Interface contacts:
Residue L686 in the first protein is in contact with residue C42 in the second protein (closest heavy-atom distance 3.5 Å).
Residue L686 in the first protein is in contact with residue C61 in the second protein (closest heavy-atom distance 4.4 Å).
Residue N1711 in the first protein interacts with residue I74 in the second protein (closest heavy-atom distance 3.6 Å).
Residue F1377 in the first protein is in contact with residue N38 in the second protein (closest heavy-atom distance 3.9 Å).
Residue D683 in the first protein is in contact with residue V64 in the second protein (closest heavy-atom distance 4.6 Å).
Residue K263 in the first protein is in contact with residue F44 in the second protein (closest heavy-atom distance 3.8 Å).
Residue M1388 in the first protein contacts residue C39 in the second protein (closest heavy-atom distance 4.0 Å).
Residue D683 in the first protein interacts with residue R60 in the second protein (closest heavy-atom distance 3.8 Å).
Residue M1388 in the first protein contacts residue N38 in the second protein (closest heavy-atom distance 4.2 Å).
Residue F1377 in the first protein interacts with residue W43 in the second protein (closest heavy-atom distance 3.2 Å).
Residue F1714 in the first protein is in contact with residue C75 in the second protein (closest heavy-atom distance 3.5 Å).
Residue G1389 in the first protein interacts with residue K40 in the second protein (closest heavy-atom distance 3.3 Å).
Residue A1176 in the first protein contacts residue R36 in the second protein (closest heavy-atom distance 4.8 Å).
Residue N1713 in the first protein interacts with residue I74 in the second protein (closest heavy-atom distance 4.0 Å).
Residue A689 in the first protein interacts with residue C41 in the second protein (closest heavy-atom distance 4.9 Å).
Residue F1377 in the first protein is in contact with residue F44 in the second protein (closest heavy-atom distance 3.8 Å).
Residue F1377 in the first protein contacts residue R36 in the second protein (closest heavy-atom distance 3.1 Å).
Residue F688 in the first protein interacts with residue W43 in the second protein (closest heavy-atom distance 3.8 Å).
Residue M1388 in the first protein interacts with residue R36 in the second protein (closest heavy-atom distance 4.6 Å).
Residue D685 in the first protein contacts residue R60 in the second protein (closest heavy-atom distance 4.4 Å).
Residue N1713 in the first protein interacts with residue C75 in the second protein (closest heavy-atom distance 4.2 Å).
Residue A689 in the first protein is in contact with residue W43 in the second protein (closest heavy-atom distance 4.1 Å).
Residue Y641 in the first protein is in contact with residue F44 in the second protein (closest heavy-atom distance 4.4 Å).
Residue V1387 in the first protein is in contact with residue W43 in the second protein (closest heavy-atom distance 3.5 Å).
Residue D685 in the first protein is in contact with residue F44 in the second protein (closest heavy-atom distance 4.4 Å).
Residue E682 in the first protein contacts residue R60 in the second protein (closest heavy-atom distance 3.3 Å).
Residue F600 in the first protein interacts with residue N68 in the second protein (closest heavy-atom distance 3.8 Å).
Residue N1178 in the first protein contacts residue G35 in the second protein (closest heavy-atom distance 3.9 Å).
Residue L1709 in the first protein is in contact with residue I74 in the second protein (closest heavy-atom distance 4.0 Å).
Residue G1180 in the first protein interacts with residue R36 in the second protein (closest heavy-atom distance 3.4 Å).
Residue N1711 in the first protein is in contact with residue C75 in the second protein (closest heavy-atom distance 3.5 Å).
Residue K1712 in the first protein interacts with residue I74 in the second protein (closest heavy-atom distance 3.9 Å).
Residue T1376 in the first protein is in contact with residue R36 in the second protein (closest heavy-atom distance 3.4 Å).
Residue M1388 in the first protein is in contact with residue W43 in the second protein (closest heavy-atom distance 4.0 Å).
Residue F688 in the first protein contacts residue F44 in the second protein (closest heavy-atom distance 4.3 Å).
Residue F692 in the first protein interacts with residue W43 in the second protein (closest heavy-atom distance 4.4 Å).
Residue M1388 in the first protein interacts with residue K40 in the second protein (closest heavy-atom distance 3.8 Å).
Residue F688 in the first protein interacts with residue C41 in the second protein (closest heavy-atom distance 3.3 Å).
Residue N1179 in the first protein interacts with residue Y34 in the second protein (closest heavy-atom distance 5.0 Å).
Residue R690 in the first protein contacts residue I74 in the second protein (closest heavy-atom distance 3.8 Å).
Residue L686 in the first protein is in contact with residue C41 in the second protein (closest heavy-atom distance 2.9 Å).
Residue A684 in the first protein is in contact with residue R60 in the second protein (closest heavy-atom distance 4.7 Å).
Residue D685 in the first protein contacts residue C41 in the second protein (closest heavy-atom distance 4.8 Å).
Residue L686 in the first protein is in contact with residue V64 in the second protein (closest heavy-atom distance 4.0 Å).
Residue A642 in the first protein is in contact with residue F44 in the second protein (closest heavy-atom distance 4.0 Å).
Residue Y687 in the first protein contacts residue M65 in the second protein (closest heavy-atom distance 3.7 Å).
Residue D599 in the first protein interacts with residue I74 in the second protein (closest heavy-atom distance 4.7 Å).
Residue F688 in the first protein is in contact with residue C42 in the second protein (closest heavy-atom distance 4.9 Å).
Residue N1179 in the first protein interacts with residue S31 in the second protein (closest heavy-atom distance 2.9 Å).
Residue N1179 in the first protein is in contact with residue R36 in the second protein (closest heavy-atom distance 3.2 Å).
Residue V1378 in the first protein interacts with residue W43 in the second protein (closest heavy-atom distance 4.0 Å).
Residue D685 in the first protein contacts residue C42 in the second protein (closest heavy-atom distance 3.2 Å).
Residue A642 in the first protein interacts with residue W43 in the second protein (closest heavy-atom distance 4.6 Å).
Residue V1177 in the first protein contacts residue R36 in the second protein (closest heavy-atom distance 2.8 Å).
Residue Y687 in the first protein is in contact with residue N68 in the second protein (closest heavy-atom distance 3.8 Å).
Residue N1179 in the first protein contacts residue S32 in the second protein (closest heavy-atom distance 4.2 Å).
Residue L686 in the first protein interacts with residue R60 in the second protein (closest heavy-atom distance 3.8 Å).
Residue Y687 in the first protein is in contact with residue N73 in the second protein (closest heavy-atom distance 3.1 Å).
Residue N1178 in the first protein contacts residue R36 in the second protein (closest heavy-atom distance 4.0 Å).
Residue Y687 in the first protein contacts residue C41 in the second protein (closest heavy-atom distance 3.4 Å).

Sequence of the first protein:
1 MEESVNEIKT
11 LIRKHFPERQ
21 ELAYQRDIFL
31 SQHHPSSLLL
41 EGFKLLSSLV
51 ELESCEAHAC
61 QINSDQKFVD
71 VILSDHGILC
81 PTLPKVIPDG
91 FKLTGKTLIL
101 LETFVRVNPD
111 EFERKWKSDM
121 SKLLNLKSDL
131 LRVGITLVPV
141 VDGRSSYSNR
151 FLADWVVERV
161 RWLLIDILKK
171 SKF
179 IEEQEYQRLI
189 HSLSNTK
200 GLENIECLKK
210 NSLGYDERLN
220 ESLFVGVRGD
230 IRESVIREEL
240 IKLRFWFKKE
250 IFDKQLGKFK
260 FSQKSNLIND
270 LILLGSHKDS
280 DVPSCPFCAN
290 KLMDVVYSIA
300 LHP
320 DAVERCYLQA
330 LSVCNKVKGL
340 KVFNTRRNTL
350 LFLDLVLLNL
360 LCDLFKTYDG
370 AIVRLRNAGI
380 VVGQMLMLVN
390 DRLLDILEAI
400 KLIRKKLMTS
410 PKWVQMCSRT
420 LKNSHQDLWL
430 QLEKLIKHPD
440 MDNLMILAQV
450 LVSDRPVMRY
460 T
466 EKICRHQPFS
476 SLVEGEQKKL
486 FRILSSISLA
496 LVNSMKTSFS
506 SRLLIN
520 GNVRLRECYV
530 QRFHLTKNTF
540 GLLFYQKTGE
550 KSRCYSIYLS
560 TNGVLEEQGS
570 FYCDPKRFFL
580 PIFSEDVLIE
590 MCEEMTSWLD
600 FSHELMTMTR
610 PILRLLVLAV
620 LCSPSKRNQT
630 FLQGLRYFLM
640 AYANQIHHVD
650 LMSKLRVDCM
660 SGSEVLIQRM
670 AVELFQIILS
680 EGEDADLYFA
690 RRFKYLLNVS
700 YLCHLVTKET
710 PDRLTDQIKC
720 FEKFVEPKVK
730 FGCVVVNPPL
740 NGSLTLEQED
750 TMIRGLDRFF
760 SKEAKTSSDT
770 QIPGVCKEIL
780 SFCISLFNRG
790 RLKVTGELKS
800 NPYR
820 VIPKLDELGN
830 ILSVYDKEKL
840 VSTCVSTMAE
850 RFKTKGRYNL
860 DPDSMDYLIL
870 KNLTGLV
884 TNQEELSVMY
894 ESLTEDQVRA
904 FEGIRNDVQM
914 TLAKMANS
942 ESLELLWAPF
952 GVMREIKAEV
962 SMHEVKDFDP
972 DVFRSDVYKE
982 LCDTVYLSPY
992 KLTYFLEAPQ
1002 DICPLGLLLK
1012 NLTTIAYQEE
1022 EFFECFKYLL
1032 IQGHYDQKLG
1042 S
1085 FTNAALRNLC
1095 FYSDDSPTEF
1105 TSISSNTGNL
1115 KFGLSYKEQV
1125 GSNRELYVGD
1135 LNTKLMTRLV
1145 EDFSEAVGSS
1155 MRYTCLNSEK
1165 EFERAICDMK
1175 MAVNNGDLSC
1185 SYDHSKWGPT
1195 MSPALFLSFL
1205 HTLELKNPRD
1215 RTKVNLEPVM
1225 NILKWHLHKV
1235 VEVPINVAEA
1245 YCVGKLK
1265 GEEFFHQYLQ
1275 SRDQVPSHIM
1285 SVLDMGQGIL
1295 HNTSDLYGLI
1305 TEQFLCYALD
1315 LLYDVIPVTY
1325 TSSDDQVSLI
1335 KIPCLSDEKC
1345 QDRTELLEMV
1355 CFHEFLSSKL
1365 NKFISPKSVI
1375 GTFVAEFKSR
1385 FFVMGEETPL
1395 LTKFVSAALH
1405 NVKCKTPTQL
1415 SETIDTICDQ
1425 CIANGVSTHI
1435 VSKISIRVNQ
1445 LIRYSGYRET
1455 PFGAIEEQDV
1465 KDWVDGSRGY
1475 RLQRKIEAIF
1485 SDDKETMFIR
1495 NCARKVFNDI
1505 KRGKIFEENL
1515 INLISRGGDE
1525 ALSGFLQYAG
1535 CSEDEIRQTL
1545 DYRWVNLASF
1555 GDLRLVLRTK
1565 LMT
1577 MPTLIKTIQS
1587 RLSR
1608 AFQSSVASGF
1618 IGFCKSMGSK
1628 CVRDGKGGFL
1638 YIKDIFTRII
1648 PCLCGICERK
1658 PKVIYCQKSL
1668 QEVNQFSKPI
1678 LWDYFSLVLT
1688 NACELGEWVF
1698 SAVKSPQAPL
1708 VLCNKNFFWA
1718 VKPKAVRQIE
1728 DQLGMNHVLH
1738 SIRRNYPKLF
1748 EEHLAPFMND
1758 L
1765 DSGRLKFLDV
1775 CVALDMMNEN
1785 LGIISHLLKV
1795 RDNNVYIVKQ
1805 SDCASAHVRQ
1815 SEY

Sequence of the second protein:
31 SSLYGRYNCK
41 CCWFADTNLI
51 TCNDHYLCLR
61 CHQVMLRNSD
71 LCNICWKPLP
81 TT

These two protein chains interact to form a complex.